Contacts between the two chains:
Residue K130 in the second protein contacts residue N84 in the first protein (closest heavy-atom distance 3.4 Å).
Residue K192 in the second protein is in contact with residue G92 in the first protein (closest heavy-atom distance 2.4 Å).
Residue R109 in the second protein interacts with residue G92 in the first protein (closest heavy-atom distance 2.4 Å).
Residue L108 in the second protein interacts with residue F91 in the first protein (closest heavy-atom distance 3.4 Å).
Residue N168 in the second protein is in contact with residue R68 in the first protein (closest heavy-atom distance 3.0 Å).
Residue L108 in the second protein interacts with residue G92 in the first protein (closest heavy-atom distance 3.2 Å).
Residue Y38 in the second protein interacts with residue Y89 in the first protein (closest heavy-atom distance 2.9 Å).
Residue V189 in the second protein contacts residue T66 in the first protein (closest heavy-atom distance 3.3 Å).
Residue A286 in the second protein contacts residue Y89 in the first protein (closest heavy-atom distance 3.6 Å).
Residue K256 in the second protein interacts with residue D45 in the first protein (closest heavy-atom distance 3.0 Å).
Residue N168 in the second protein interacts with residue C64 in the first protein (closest heavy-atom distance 2.7 Å).
Residue A110 in the second protein is in contact with residue G92 in the first protein (closest heavy-atom distance 3.3 Å).
Residue E193 in the second protein is in contact with residue K6 in the first protein (closest heavy-atom distance 2.9 Å).
Residue E283 in the second protein is in contact with residue Y89 in the first protein (closest heavy-atom distance 3.2 Å).
Residue K35 in the second protein contacts residue G83 in the first protein (closest heavy-atom distance 3.3 Å).
Residue E37 in the second protein contacts residue R11 in the first protein (closest heavy-atom distance 2.4 Å).
Residue K42 in the second protein is in contact with residue E63 in the first protein (closest heavy-atom distance 2.5 Å).
Residue E37 in the second protein contacts residue N84 in the first protein (closest heavy-atom distance 3.3 Å).
Residue K130 in the second protein contacts residue G83 in the first protein (closest heavy-atom distance 3.4 Å).
Residue E37 in the second protein contacts residue L88 in the first protein (closest heavy-atom distance 3.5 Å).
Residue Y258 in the second protein is in contact with residue I3 in the first protein (closest heavy-atom distance 3.6 Å).
Residue K35 in the second protein interacts with residue Y80 in the first protein (closest heavy-atom distance 3.6 Å).
Residue Y38 in the second protein contacts residue K90 in the first protein (closest heavy-atom distance 3.6 Å).
Residue K256 in the second protein is in contact with residue S40 in the first protein (closest heavy-atom distance 3.0 Å).
Residue K42 in the second protein interacts with residue V87 in the first protein (closest heavy-atom distance 2.6 Å).
Residue Y284 in the second protein interacts with residue L62 in the first protein (closest heavy-atom distance 3.6 Å).
Residue A110 in the second protein contacts residue F91 in the first protein (closest heavy-atom distance 3.4 Å).
Residue E283 in the second protein is in contact with residue F91 in the first protein (closest heavy-atom distance 3.3 Å).
Residue K256 in the second protein interacts with residue C42 in the first protein (closest heavy-atom distance 2.5 Å).
Residue D181 in the second protein contacts residue R68 in the first protein (closest heavy-atom distance 2.8 Å).
Residue V167 in the second protein is in contact with residue Y80 in the first protein (closest heavy-atom distance 3.5 Å).
Residue E283 in the second protein interacts with residue K90 in the first protein (closest heavy-atom distance 2.9 Å).
Residue A110 in the second protein interacts with residue Y89 in the first protein (closest heavy-atom distance 3.3 Å).
Residue N111 in the second protein interacts with residue F91 in the first protein (closest heavy-atom distance 3.5 Å).
Residue I170 in the second protein contacts residue W78 in the first protein (closest heavy-atom distance 3.6 Å).
Residue E283 in the second protein is in contact with residue N10 in the first protein (closest heavy-atom distance 3.3 Å).
Residue K256 in the second protein is in contact with residue V39 in the first protein (closest heavy-atom distance 2.7 Å).
Residue L288 in the second protein interacts with residue T66 in the first protein (closest heavy-atom distance 3.4 Å).
Residue P184 in the second protein interacts with residue I69 in the first protein (closest heavy-atom distance 3.6 Å).
Residue E262 in the second protein contacts residue K6 in the first protein (closest heavy-atom distance 3.5 Å).
Residue L182 in the second protein contacts residue I69 in the first protein (closest heavy-atom distance 3.3 Å).
Residue Y258 in the second protein interacts with residue P43 in the first protein (closest heavy-atom distance 3.4 Å).
Residue S41 in the second protein is in contact with residue Y89 in the first protein (closest heavy-atom distance 2.7 Å).
Residue K42 in the second protein interacts with residue Y85 in the first protein (closest heavy-atom distance 2.6 Å).
Residue Y284 in the second protein is in contact with residue N10 in the first protein (closest heavy-atom distance 2.7 Å).
Residue T281 in the second protein interacts with residue L9 in the first protein (closest heavy-atom distance 3.3 Å).
Residue Y258 in the second protein is in contact with residue D45 in the first protein (closest heavy-atom distance 2.7 Å).
Residue N168 in the second protein is in contact with residue Y80 in the first protein (closest heavy-atom distance 2.6 Å).
Residue K254 in the second protein interacts with residue D35 in the first protein (closest heavy-atom distance 3.5 Å).
Residue Y284 in the second protein interacts with residue K6 in the first protein (closest heavy-atom distance 3.6 Å).
Residue L285 in the second protein interacts with residue G92 in the first protein (closest heavy-atom distance 3.3 Å).
Residue N168 in the second protein interacts with residue G65 in the first protein (closest heavy-atom distance 3.4 Å).
Residue M282 in the second protein is in contact with residue F91 in the first protein (closest heavy-atom distance 3.6 Å).
Residue Y284 in the second protein interacts with residue P43 in the first protein (closest heavy-atom distance 2.4 Å).
Residue K35 in the second protein is in contact with residue N84 in the first protein (closest heavy-atom distance 3.3 Å).
Residue K35 in the second protein contacts residue E63 in the first protein (closest heavy-atom distance 3.2 Å).
Residue M45 in the second protein contacts residue G92 in the first protein (closest heavy-atom distance 3.5 Å).
Residue V44 in the second protein interacts with residue Y89 in the first protein (closest heavy-atom distance 3.6 Å).
Residue K132 in the second protein contacts residue P81 in the first protein (closest heavy-atom distance 3.3 Å).
Residue S41 in the second protein is in contact with residue L88 in the first protein (closest heavy-atom distance 3.2 Å).

Sequence of the first protein:
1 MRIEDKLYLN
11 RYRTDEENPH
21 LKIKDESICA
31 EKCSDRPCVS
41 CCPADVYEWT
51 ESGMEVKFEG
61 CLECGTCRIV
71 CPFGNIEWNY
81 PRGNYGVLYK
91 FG

The following describes two proteins that form a bound complex.

Sequence of the second protein:
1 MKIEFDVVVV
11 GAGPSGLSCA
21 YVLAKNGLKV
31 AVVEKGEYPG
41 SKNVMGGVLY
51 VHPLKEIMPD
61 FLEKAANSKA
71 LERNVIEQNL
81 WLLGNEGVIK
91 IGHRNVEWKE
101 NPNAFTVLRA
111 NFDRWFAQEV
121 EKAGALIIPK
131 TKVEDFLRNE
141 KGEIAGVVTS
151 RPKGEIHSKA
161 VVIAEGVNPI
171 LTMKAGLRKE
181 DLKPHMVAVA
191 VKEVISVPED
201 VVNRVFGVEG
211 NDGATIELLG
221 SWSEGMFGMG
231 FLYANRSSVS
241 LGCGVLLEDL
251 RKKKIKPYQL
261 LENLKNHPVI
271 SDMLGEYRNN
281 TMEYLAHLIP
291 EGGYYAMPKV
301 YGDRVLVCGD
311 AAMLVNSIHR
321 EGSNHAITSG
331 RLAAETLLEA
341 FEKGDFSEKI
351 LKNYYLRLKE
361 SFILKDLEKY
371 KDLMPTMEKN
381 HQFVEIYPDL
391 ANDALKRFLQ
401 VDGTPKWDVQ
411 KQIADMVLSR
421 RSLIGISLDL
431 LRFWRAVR